Sequence of chain B:
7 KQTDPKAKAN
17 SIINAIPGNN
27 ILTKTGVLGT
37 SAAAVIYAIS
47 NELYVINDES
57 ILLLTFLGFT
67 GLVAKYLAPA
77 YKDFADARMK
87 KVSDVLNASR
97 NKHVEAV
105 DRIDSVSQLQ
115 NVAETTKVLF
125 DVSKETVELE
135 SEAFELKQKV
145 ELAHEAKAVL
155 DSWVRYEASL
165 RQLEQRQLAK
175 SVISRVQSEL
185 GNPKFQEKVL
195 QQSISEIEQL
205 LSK

Sequence of chain A:
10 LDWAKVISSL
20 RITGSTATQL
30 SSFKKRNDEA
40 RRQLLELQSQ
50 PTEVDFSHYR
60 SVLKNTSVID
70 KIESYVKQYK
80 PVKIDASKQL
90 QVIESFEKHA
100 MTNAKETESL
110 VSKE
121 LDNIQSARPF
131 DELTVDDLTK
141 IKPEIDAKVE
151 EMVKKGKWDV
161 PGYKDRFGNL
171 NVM

Residue-level contacts at the interface:
Residue E161 in chain B contacts residue V61 in chain A (closest heavy-atom distance 4.8 Å).
Residue L154 in chain B is in contact with residue Y58 in chain A (closest heavy-atom distance 3.6 Å).
Residue V91 in chain B contacts residue F167 in chain A (closest heavy-atom distance 3.6 Å).
Residue E134 in chain B contacts residue K82 in chain A (closest heavy-atom distance 3.8 Å).
Residue S109 in chain B interacts with residue V110 in chain A (closest heavy-atom distance 3.8 Å).
Residue N93 in chain B is in contact with residue F130 in chain A (closest heavy-atom distance 4.7 Å).
Residue V100 in chain B contacts residue N123 in chain A (closest heavy-atom distance 4.5 Å).
Residue L140 in chain B contacts residue L46 in chain A (closest heavy-atom distance 4.6 Å).
Residue S135 in chain B is in contact with residue I83 in chain A (closest heavy-atom distance 3.8 Å).
Residue V158 in chain B contacts residue V61 in chain A (closest heavy-atom distance 3.8 Å).
Residue T130 in chain B contacts residue A39 in chain A (closest heavy-atom distance 4.6 Å).
Residue L113 in chain B interacts with residue T106 in chain A (closest heavy-atom distance 3.7 Å).
Residue F124 in chain B is in contact with residue V91 in chain A (closest heavy-atom distance 3.9 Å).
Residue N93 in chain B contacts residue R128 in chain A (closest heavy-atom distance 3.8 Å).
Residue W157 in chain B contacts residue V61 in chain A (closest heavy-atom distance 3.5 Å).
Residue F138 in chain B interacts with residue V81 in chain A (closest heavy-atom distance 4.2 Å).
Residue T120 in chain B interacts with residue H98 in chain A (closest heavy-atom distance 4.4 Å).
Residue A147 in chain B interacts with residue T51 in chain A (closest heavy-atom distance 3.8 Å).
Residue R84 in chain B contacts residue F167 in chain A (closest heavy-atom distance 4.2 Å).
Residue S135 in chain B interacts with residue K82 in chain A (closest heavy-atom distance 3.9 Å).
Residue L92 in chain B is in contact with residue F130 in chain A (closest heavy-atom distance 4.3 Å).
Residue R96 in chain B is in contact with residue R128 in chain A (closest heavy-atom distance 4.2 Å).
Residue V116 in chain B interacts with residue N102 in chain A (closest heavy-atom distance 3.8 Å).
Residue E129 in chain B is in contact with residue A39 in chain A (closest heavy-atom distance 4.5 Å).
Residue V88 in chain B is in contact with residue F167 in chain A (closest heavy-atom distance 4.8 Å).
Residue V100 in chain B contacts residue R128 in chain A (closest heavy-atom distance 3.9 Å).
Residue L92 in chain B is in contact with residue F167 in chain A (closest heavy-atom distance 4.7 Å).
Residue N97 in chain B interacts with residue R128 in chain A (closest heavy-atom distance 3.4 Å).
Residue F124 in chain B contacts residue I92 in chain A (closest heavy-atom distance 4.4 Å).
Residue S127 in chain B contacts residue V91 in chain A (closest heavy-atom distance 4.3 Å).
Residue T120 in chain B interacts with residue V91 in chain A (closest heavy-atom distance 4.8 Å).
Residue V144 in chain B contacts residue T51 in chain A (closest heavy-atom distance 4.7 Å).
Residue K143 in chain B is in contact with residue T51 in chain A (closest heavy-atom distance 3.4 Å).
Residue W157 in chain B interacts with residue K63 in chain A (closest heavy-atom distance 4.1 Å).
Residue L140 in chain B interacts with residue Q47 in chain A (closest heavy-atom distance 4.2 Å).
Residue R84 in chain B is in contact with residue Y163 in chain A (closest heavy-atom distance 4.5 Å).
Residue L113 in chain B is in contact with residue A103 in chain A (closest heavy-atom distance 3.9 Å).
Residue V116 in chain B contacts residue A103 in chain A (closest heavy-atom distance 4.2 Å).
Residue F80 in chain B contacts residue L170 in chain A (closest heavy-atom distance 4.6 Å).
Residue T120 in chain B contacts residue F95 in chain A (closest heavy-atom distance 3.5 Å).
Residue A147 in chain B is in contact with residue V53 in chain A (closest heavy-atom distance 4.5 Å).
Residue V110 in chain B is in contact with residue V110 in chain A (closest heavy-atom distance 4.4 Å).
Residue R96 in chain B contacts residue F130 in chain A (closest heavy-atom distance 3.6 Å).
Residue S109 in chain B interacts with residue T106 in chain A (closest heavy-atom distance 4.0 Å).
Residue E139 in chain B is in contact with residue V81 in chain A (closest heavy-atom distance 4.4 Å).
Residue R84 in chain B interacts with residue L170 in chain A (closest heavy-atom distance 3.4 Å).
Residue F138 in chain B is in contact with residue K82 in chain A (closest heavy-atom distance 3.6 Å).
Residue L123 in chain B interacts with residue V91 in chain A (closest heavy-atom distance 3.4 Å).
Residue T120 in chain B interacts with residue A99 in chain A (closest heavy-atom distance 4.6 Å).
Residue A117 in chain B contacts residue A103 in chain A (closest heavy-atom distance 4.3 Å).
Residue L133 in chain B interacts with residue A39 in chain A (closest heavy-atom distance 3.6 Å).
Residue L146 in chain B contacts residue V75 in chain A (closest heavy-atom distance 4.1 Å).
Residue A147 in chain B is in contact with residue E52 in chain A (closest heavy-atom distance 4.8 Å).
Residue S89 in chain B is in contact with residue D131 in chain A (closest heavy-atom distance 3.0 Å).
Residue R84 in chain B interacts with residue G168 in chain A (closest heavy-atom distance 2.7 Å).
Residue L154 in chain B is in contact with residue V61 in chain A (closest heavy-atom distance 4.3 Å).
Residue L154 in chain B interacts with residue H57 in chain A (closest heavy-atom distance 4.6 Å).
Residue W157 in chain B interacts with residue L62 in chain A (closest heavy-atom distance 3.8 Å).
Residue N115 in chain B is in contact with residue S18 in chain A (closest heavy-atom distance 3.5 Å).
Residue K143 in chain B contacts residue P50 in chain A (closest heavy-atom distance 3.7 Å).

The following describes two proteins that form a bound complex.